This data describes a binding interaction between two proteins.

Contacts between the two chains:
Residue R126 in the first protein contacts residue H507 in the second protein (closest heavy-atom distance 3.7 Å).
Residue Q700 in the first protein contacts residue L80 in the second protein (closest heavy-atom distance 2.7 Å).
Residue R698 in the first protein contacts residue L80 in the second protein (closest heavy-atom distance 3.2 Å).
Residue S124 in the first protein contacts residue T510 in the second protein (closest heavy-atom distance 3.6 Å).
Residue R712 in the first protein interacts with residue R172 in the second protein (closest heavy-atom distance 3.8 Å).
Residue R708 in the first protein contacts residue S519 in the second protein (closest heavy-atom distance 2.9 Å).
Residue S124 in the first protein contacts residue T513 in the second protein (closest heavy-atom distance 3.4 Å).
Residue Q743 in the first protein contacts residue L80 in the second protein (closest heavy-atom distance 3.8 Å).
Residue R126 in the first protein interacts with residue E509 in the second protein (closest heavy-atom distance 3.1 Å).
Residue E739 in the first protein interacts with residue R172 in the second protein (closest heavy-atom distance 2.9 Å).
Residue W219 in the first protein contacts residue W520 in the second protein (closest heavy-atom distance 3.8 Å).
Residue P757 in the first protein interacts with residue G548 in the second protein (closest heavy-atom distance 3.3 Å).
Residue G758 in the first protein contacts residue V523 in the second protein (closest heavy-atom distance 3.8 Å).
Residue M96 in the first protein contacts residue E509 in the second protein (closest heavy-atom distance 3.5 Å).
Residue G109 in the first protein interacts with residue F515 in the second protein (closest heavy-atom distance 3.5 Å).
Residue C103 in the first protein interacts with residue I512 in the second protein (closest heavy-atom distance 3.6 Å).
Residue T745 in the first protein is in contact with residue T82 in the second protein (closest heavy-atom distance 3.1 Å).
Residue R708 in the first protein contacts residue W520 in the second protein (closest heavy-atom distance 3.1 Å).
Residue G110 in the first protein is in contact with residue W520 in the second protein (closest heavy-atom distance 3.1 Å).
Residue Q115 in the first protein contacts residue L516 in the second protein (closest heavy-atom distance 3.6 Å).
Residue N760 in the first protein interacts with residue L516 in the second protein (closest heavy-atom distance 3.7 Å).
Residue G699 in the first protein contacts residue D168 in the second protein (closest heavy-atom distance 3.6 Å).
Residue P104 in the first protein contacts residue L511 in the second protein (closest heavy-atom distance 3.6 Å).
Residue G110 in the first protein is in contact with residue F515 in the second protein (closest heavy-atom distance 3.5 Å).
Residue H707 in the first protein is in contact with residue W520 in the second protein (closest heavy-atom distance 3.6 Å).
Residue S124 in the first protein interacts with residue P494 in the second protein (closest heavy-atom distance 3.8 Å).
Residue M96 in the first protein interacts with residue I508 in the second protein (closest heavy-atom distance 3.7 Å).
Residue R217 in the first protein contacts residue F515 in the second protein (closest heavy-atom distance 3.8 Å).
Residue H101 in the first protein is in contact with residue Q506 in the second protein (closest heavy-atom distance 3.6 Å).
Residue C103 in the first protein interacts with residue F515 in the second protein (closest heavy-atom distance 3.7 Å).
Residue Q700 in the first protein contacts residue K167 in the second protein (closest heavy-atom distance 3.2 Å).
Residue H707 in the first protein contacts residue T550 in the second protein (closest heavy-atom distance 3.2 Å).
Residue R698 in the first protein interacts with residue R79 in the second protein (closest heavy-atom distance 3.0 Å).
Residue P757 in the first protein interacts with residue S549 in the second protein (closest heavy-atom distance 3.6 Å).
Residue H707 in the first protein contacts residue M551 in the second protein (closest heavy-atom distance 3.2 Å).
Residue R126 in the first protein contacts residue I508 in the second protein (closest heavy-atom distance 3.3 Å).
Residue H101 in the first protein is in contact with residue L511 in the second protein (closest heavy-atom distance 3.7 Å).
Residue H101 in the first protein contacts residue H507 in the second protein (closest heavy-atom distance 3.6 Å).
Residue F125 in the first protein contacts residue R503 in the second protein (closest heavy-atom distance 3.5 Å).
Residue H123 in the first protein is in contact with residue E509 in the second protein (closest heavy-atom distance 3.3 Å).
Residue V119 in the first protein is in contact with residue L516 in the second protein (closest heavy-atom distance 3.6 Å).
Residue W219 in the first protein contacts residue S519 in the second protein (closest heavy-atom distance 3.3 Å).
Residue E739 in the first protein is in contact with residue A171 in the second protein (closest heavy-atom distance 3.3 Å).
Residue R698 in the first protein is in contact with residue E115 in the second protein (closest heavy-atom distance 1.8 Å).
Residue Q115 in the first protein is in contact with residue I512 in the second protein (closest heavy-atom distance 3.6 Å).
Residue H101 in the first protein contacts residue L505 in the second protein (closest heavy-atom distance 3.5 Å).
Residue N760 in the first protein contacts residue W520 in the second protein (closest heavy-atom distance 3.4 Å).
Residue G122 in the first protein interacts with residue P494 in the second protein (closest heavy-atom distance 3.7 Å).
Residue F125 in the first protein interacts with residue E509 in the second protein (closest heavy-atom distance 3.6 Å).
Residue R725 in the first protein is in contact with residue E175 in the second protein (closest heavy-atom distance 3.3 Å).
Residue P100 in the first protein is in contact with residue I508 in the second protein (closest heavy-atom distance 3.5 Å).
Residue R708 in the first protein contacts residue S263 in the second protein (closest heavy-atom distance 3.6 Å).
Residue Q115 in the first protein interacts with residue F515 in the second protein (closest heavy-atom distance 3.5 Å).
Residue S124 in the first protein is in contact with residue R503 in the second protein (closest heavy-atom distance 3.3 Å).
Residue W755 in the first protein contacts residue W520 in the second protein (closest heavy-atom distance 3.8 Å).
Residue M96 in the first protein is in contact with residue I512 in the second protein (closest heavy-atom distance 3.6 Å).
Residue R708 in the first protein is in contact with residue S260 in the second protein (closest heavy-atom distance 3.5 Å).
Residue H101 in the first protein is in contact with residue T504 in the second protein (closest heavy-atom distance 3.6 Å).
Residue N741 in the first protein interacts with residue L80 in the second protein (closest heavy-atom distance 3.7 Å).
Residue E739 in the first protein is in contact with residue R258 in the second protein (closest heavy-atom distance 3.5 Å).

Sequence of the first protein:
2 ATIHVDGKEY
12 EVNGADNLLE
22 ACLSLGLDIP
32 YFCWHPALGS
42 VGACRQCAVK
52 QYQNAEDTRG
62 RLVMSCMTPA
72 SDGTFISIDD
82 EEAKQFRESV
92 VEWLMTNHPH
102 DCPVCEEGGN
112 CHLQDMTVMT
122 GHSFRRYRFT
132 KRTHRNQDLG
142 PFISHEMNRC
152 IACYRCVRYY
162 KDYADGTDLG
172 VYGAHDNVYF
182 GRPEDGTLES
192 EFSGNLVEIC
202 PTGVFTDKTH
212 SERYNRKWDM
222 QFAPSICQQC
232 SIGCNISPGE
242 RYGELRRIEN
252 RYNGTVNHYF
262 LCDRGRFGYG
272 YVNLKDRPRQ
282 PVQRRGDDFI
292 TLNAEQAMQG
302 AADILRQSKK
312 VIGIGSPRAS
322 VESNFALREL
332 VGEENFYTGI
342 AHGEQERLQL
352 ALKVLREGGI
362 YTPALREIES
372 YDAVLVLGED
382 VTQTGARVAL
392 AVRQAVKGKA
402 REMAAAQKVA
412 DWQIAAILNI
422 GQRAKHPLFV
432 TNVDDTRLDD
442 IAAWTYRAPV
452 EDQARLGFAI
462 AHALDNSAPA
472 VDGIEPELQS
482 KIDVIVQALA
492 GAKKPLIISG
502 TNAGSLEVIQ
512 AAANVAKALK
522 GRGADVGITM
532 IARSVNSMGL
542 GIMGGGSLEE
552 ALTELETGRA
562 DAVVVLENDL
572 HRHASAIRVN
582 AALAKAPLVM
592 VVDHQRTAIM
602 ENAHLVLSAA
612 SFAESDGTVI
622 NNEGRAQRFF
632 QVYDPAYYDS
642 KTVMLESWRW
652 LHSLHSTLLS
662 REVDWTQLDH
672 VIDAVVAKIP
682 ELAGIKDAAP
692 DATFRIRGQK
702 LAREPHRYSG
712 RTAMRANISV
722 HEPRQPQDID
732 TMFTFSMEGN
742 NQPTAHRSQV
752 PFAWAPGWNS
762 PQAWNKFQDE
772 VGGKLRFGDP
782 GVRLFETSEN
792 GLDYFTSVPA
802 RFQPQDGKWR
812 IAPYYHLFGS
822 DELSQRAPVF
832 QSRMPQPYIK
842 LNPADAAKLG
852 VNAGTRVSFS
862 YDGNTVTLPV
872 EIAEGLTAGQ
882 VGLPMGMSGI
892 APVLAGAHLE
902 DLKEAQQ

Sequence of the second protein:
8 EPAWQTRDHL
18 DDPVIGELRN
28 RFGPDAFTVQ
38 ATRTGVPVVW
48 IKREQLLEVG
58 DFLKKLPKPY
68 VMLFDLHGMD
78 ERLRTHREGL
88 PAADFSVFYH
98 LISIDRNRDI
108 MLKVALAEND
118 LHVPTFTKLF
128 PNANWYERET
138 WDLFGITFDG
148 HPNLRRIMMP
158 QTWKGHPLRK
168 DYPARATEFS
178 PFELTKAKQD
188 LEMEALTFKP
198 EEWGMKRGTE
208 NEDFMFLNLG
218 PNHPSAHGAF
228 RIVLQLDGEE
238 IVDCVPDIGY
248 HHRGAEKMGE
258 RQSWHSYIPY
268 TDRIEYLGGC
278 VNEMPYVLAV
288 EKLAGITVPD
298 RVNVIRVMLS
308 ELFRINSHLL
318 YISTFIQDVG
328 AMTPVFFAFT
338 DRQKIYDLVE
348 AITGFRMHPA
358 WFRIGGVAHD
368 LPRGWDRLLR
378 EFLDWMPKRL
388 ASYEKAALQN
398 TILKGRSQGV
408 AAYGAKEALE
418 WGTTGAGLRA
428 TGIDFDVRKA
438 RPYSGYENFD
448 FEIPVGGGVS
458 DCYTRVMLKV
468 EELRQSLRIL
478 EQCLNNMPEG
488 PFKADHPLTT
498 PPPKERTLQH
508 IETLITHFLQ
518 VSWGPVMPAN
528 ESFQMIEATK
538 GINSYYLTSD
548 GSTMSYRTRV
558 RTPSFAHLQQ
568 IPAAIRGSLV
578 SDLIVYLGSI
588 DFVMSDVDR